The following describes two proteins that form a bound complex.

Residue-level contacts at the interface:
Residue F624 in protein 1 contacts residue Q86 in protein 2 (closest heavy-atom distance 3.2 Å).
Residue L615 in protein 1 interacts with residue L30 in protein 2 (closest heavy-atom distance 3.4 Å).
Residue F624 in protein 1 interacts with residue I47 in protein 2 (closest heavy-atom distance 3.6 Å).
Residue Y623 in protein 1 is in contact with residue I38 in protein 2 (closest heavy-atom distance 3.6 Å).
Residue V617 in protein 1 is in contact with residue V34 in protein 2 (closest heavy-atom distance 3.4 Å).
Residue V612 in protein 1 interacts with residue P31 in protein 2 (closest heavy-atom distance 3.2 Å).
Residue L615 in protein 1 is in contact with residue L80 in protein 2 (closest heavy-atom distance 3.7 Å).
Residue P619 in protein 1 interacts with residue V36 in protein 2 (closest heavy-atom distance 3.3 Å).
Residue F629 in protein 1 interacts with residue Y89 in protein 2 (closest heavy-atom distance 3.5 Å).
Residue L638 in protein 1 interacts with residue Q67 in protein 2 (closest heavy-atom distance 2.6 Å).
Residue H632 in protein 1 interacts with residue V78 in protein 2 (closest heavy-atom distance 3.2 Å).
Residue L618 in protein 1 interacts with residue A90 in protein 2 (closest heavy-atom distance 3.1 Å).
Residue P608 in protein 1 is in contact with residue F69 in protein 2 (closest heavy-atom distance 3.1 Å).
Residue F634 in protein 1 contacts residue A92 in protein 2 (closest heavy-atom distance 3.8 Å).
Residue L615 in protein 1 is in contact with residue L87 in protein 2 (closest heavy-atom distance 3.4 Å).
Residue F624 in protein 1 is in contact with residue P85 in protein 2 (closest heavy-atom distance 3.7 Å).
Residue Y623 in protein 1 is in contact with residue P43 in protein 2 (closest heavy-atom distance 3.5 Å).
Residue S639 in protein 1 interacts with residue C70 in protein 2 (closest heavy-atom distance 3.7 Å).
Residue P619 in protein 1 contacts residue P43 in protein 2 (closest heavy-atom distance 3.8 Å).
Residue L618 in protein 1 interacts with residue L87 in protein 2 (closest heavy-atom distance 3.7 Å).
Residue Y623 in protein 1 interacts with residue V36 in protein 2 (closest heavy-atom distance 2.8 Å).
Residue F637 in protein 1 contacts residue Q108 in protein 2 (closest heavy-atom distance 3.2 Å).
Residue K616 in protein 1 interacts with residue P31 in protein 2 (closest heavy-atom distance 3.1 Å).
Residue F624 in protein 1 is in contact with residue P43 in protein 2 (closest heavy-atom distance 3.2 Å).
Residue L614 in protein 1 interacts with residue L87 in protein 2 (closest heavy-atom distance 3.2 Å).
Residue F634 in protein 1 contacts residue L81 in protein 2 (closest heavy-atom distance 3.7 Å).
Residue S635 in protein 1 contacts residue C70 in protein 2 (closest heavy-atom distance 3.6 Å).
Residue R621 in protein 1 contacts residue Q86 in protein 2 (closest heavy-atom distance 3.5 Å).
Residue L615 in protein 1 contacts residue P31 in protein 2 (closest heavy-atom distance 3.5 Å).
Residue L638 in protein 1 contacts residue I66 in protein 2 (closest heavy-atom distance 3.2 Å).
Residue I628 in protein 1 interacts with residue P85 in protein 2 (closest heavy-atom distance 3.8 Å).
Residue F634 in protein 1 contacts residue I91 in protein 2 (closest heavy-atom distance 3.7 Å).
Residue T627 in protein 1 contacts residue Y89 in protein 2 (closest heavy-atom distance 3.0 Å).
Residue L618 in protein 1 contacts residue G33 in protein 2 (closest heavy-atom distance 3.4 Å).
Residue F634 in protein 1 is in contact with residue Q108 in protein 2 (closest heavy-atom distance 3.8 Å).
Residue R621 in protein 1 is in contact with residue P85 in protein 2 (closest heavy-atom distance 3.6 Å).
Residue S639 in protein 1 contacts residue K71 in protein 2 (closest heavy-atom distance 3.4 Å).
Residue E630 in protein 1 interacts with residue Q108 in protein 2 (closest heavy-atom distance 3.4 Å).
Residue L618 in protein 1 is in contact with residue V34 in protein 2 (closest heavy-atom distance 3.0 Å).
Residue E610 in protein 1 is in contact with residue V65 in protein 2 (closest heavy-atom distance 2.9 Å).
Residue P619 in protein 1 is in contact with residue C46 in protein 2 (closest heavy-atom distance 3.8 Å).
Residue E610 in protein 1 contacts residue L62 in protein 2 (closest heavy-atom distance 2.9 Å).
Residue P619 in protein 1 interacts with residue Q86 in protein 2 (closest heavy-atom distance 3.2 Å).
Residue K625 in protein 1 interacts with residue P85 in protein 2 (closest heavy-atom distance 3.3 Å).
Residue K641 in protein 1 is in contact with residue D104 in protein 2 (closest heavy-atom distance 2.6 Å).
Residue S635 in protein 1 is in contact with residue V78 in protein 2 (closest heavy-atom distance 2.9 Å).
Residue L614 in protein 1 contacts residue L51 in protein 2 (closest heavy-atom distance 3.9 Å).
Residue K620 in protein 1 is in contact with residue V34 in protein 2 (closest heavy-atom distance 3.0 Å).
Residue P619 in protein 1 interacts with residue V34 in protein 2 (closest heavy-atom distance 3.5 Å).
Residue L614 in protein 1 is in contact with residue A90 in protein 2 (closest heavy-atom distance 3.7 Å).
Residue L615 in protein 1 interacts with residue G33 in protein 2 (closest heavy-atom distance 3.6 Å).
Residue Y623 in protein 1 is in contact with residue V34 in protein 2 (closest heavy-atom distance 3.7 Å).
Residue L618 in protein 1 contacts residue Q86 in protein 2 (closest heavy-atom distance 3.3 Å).
Residue K641 in protein 1 interacts with residue Q67 in protein 2 (closest heavy-atom distance 3.5 Å).
Residue K616 in protein 1 is in contact with residue V34 in protein 2 (closest heavy-atom distance 3.9 Å).
Residue F634 in protein 1 interacts with residue F77 in protein 2 (closest heavy-atom distance 3.4 Å).
Residue A633 in protein 1 interacts with residue Q108 in protein 2 (closest heavy-atom distance 3.0 Å).
Residue K620 in protein 1 is in contact with residue G33 in protein 2 (closest heavy-atom distance 3.8 Å).
Residue Y623 in protein 1 is in contact with residue D35 in protein 2 (closest heavy-atom distance 3.7 Å).
Residue K620 in protein 1 contacts residue D35 in protein 2 (closest heavy-atom distance 2.8 Å).

Sequence of protein 1:
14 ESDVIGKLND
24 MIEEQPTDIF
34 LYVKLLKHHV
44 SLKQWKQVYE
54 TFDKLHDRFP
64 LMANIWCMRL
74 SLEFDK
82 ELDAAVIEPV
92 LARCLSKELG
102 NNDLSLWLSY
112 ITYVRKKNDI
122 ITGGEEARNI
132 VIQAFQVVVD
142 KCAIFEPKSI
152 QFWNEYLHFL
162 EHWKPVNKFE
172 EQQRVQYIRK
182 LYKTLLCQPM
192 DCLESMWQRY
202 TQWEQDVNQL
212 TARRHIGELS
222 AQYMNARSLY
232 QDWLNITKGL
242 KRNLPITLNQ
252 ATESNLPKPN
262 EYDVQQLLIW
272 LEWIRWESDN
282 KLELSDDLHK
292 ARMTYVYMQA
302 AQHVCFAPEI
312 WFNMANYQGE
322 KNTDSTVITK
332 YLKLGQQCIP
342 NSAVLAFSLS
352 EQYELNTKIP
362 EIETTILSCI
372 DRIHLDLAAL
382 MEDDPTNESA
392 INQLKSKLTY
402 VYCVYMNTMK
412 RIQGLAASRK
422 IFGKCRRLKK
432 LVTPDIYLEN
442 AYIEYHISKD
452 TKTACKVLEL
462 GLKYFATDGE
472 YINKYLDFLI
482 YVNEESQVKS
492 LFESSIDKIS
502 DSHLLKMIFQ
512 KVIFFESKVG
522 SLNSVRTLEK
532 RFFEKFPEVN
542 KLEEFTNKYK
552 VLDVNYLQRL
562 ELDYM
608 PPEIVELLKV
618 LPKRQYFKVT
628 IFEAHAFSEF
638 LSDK

Sequence of protein 2:
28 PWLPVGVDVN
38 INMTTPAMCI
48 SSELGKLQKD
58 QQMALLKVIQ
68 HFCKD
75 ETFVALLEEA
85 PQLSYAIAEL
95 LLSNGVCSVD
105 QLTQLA